These two protein chains interact to form a complex.

Sequence of protein 2:
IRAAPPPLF

Contacts between the two chains:
Residue I66 in protein 1 interacts with residue P5 in protein 2 (closest heavy-atom distance 4.2 Å).
Residue T73 in protein 1 is in contact with residue P5 in protein 2 (closest heavy-atom distance 4.3 Å).
Residue T143 in protein 1 interacts with residue L8 in protein 2 (closest heavy-atom distance 4.8 Å).
Residue W147 in protein 1 contacts residue F9 in protein 2 (closest heavy-atom distance 3.7 Å).
Residue Y99 in protein 1 contacts residue A3 in protein 2 (closest heavy-atom distance 2.9 Å).
Residue R62 in protein 1 contacts residue A3 in protein 2 (closest heavy-atom distance 4.6 Å).
Residue Y99 in protein 1 interacts with residue R2 in protein 2 (closest heavy-atom distance 3.2 Å).
Residue R62 in protein 1 interacts with residue A4 in protein 2 (closest heavy-atom distance 4.3 Å).
Residue H9 in protein 1 is in contact with residue R2 in protein 2 (closest heavy-atom distance 3.3 Å).
Residue D77 in protein 1 contacts residue P7 in protein 2 (closest heavy-atom distance 4.8 Å).
Residue T24 in protein 1 is in contact with residue R2 in protein 2 (closest heavy-atom distance 2.9 Å).
Residue L81 in protein 1 interacts with residue F9 in protein 2 (closest heavy-atom distance 3.8 Å).
Residue Y84 in protein 1 is in contact with residue F9 in protein 2 (closest heavy-atom distance 2.7 Å).
Residue G26 in protein 1 interacts with residue R2 in protein 2 (closest heavy-atom distance 4.6 Å).
Residue Y59 in protein 1 contacts residue I1 in protein 2 (closest heavy-atom distance 4.0 Å).
Residue A69 in protein 1 interacts with residue P5 in protein 2 (closest heavy-atom distance 4.0 Å).
Residue M5 in protein 1 contacts residue I1 in protein 2 (closest heavy-atom distance 4.0 Å).
Residue E63 in protein 1 is in contact with residue R2 in protein 2 (closest heavy-atom distance 3.1 Å).
Residue R62 in protein 1 is in contact with residue I1 in protein 2 (closest heavy-atom distance 3.6 Å).
Residue Y159 in protein 1 interacts with residue A3 in protein 2 (closest heavy-atom distance 3.6 Å).
Residue E76 in protein 1 interacts with residue L8 in protein 2 (closest heavy-atom distance 3.8 Å).
Residue T73 in protein 1 is in contact with residue L8 in protein 2 (closest heavy-atom distance 3.8 Å).
Residue Y7 in protein 1 contacts residue I1 in protein 2 (closest heavy-atom distance 2.8 Å).
Residue I66 in protein 1 contacts residue R2 in protein 2 (closest heavy-atom distance 3.9 Å).
Residue W147 in protein 1 interacts with residue P7 in protein 2 (closest heavy-atom distance 3.2 Å).
Residue W147 in protein 1 contacts residue L8 in protein 2 (closest heavy-atom distance 3.1 Å).
Residue K146 in protein 1 is in contact with residue L8 in protein 2 (closest heavy-atom distance 4.2 Å).
Residue A150 in protein 1 is in contact with residue P7 in protein 2 (closest heavy-atom distance 4.8 Å).
Residue V152 in protein 1 interacts with residue P6 in protein 2 (closest heavy-atom distance 4.2 Å).
Residue V152 in protein 1 interacts with residue P7 in protein 2 (closest heavy-atom distance 3.3 Å).
Residue D116 in protein 1 contacts residue F9 in protein 2 (closest heavy-atom distance 3.7 Å).
Residue I66 in protein 1 is in contact with residue A3 in protein 2 (closest heavy-atom distance 3.4 Å).
Residue Y159 in protein 1 is in contact with residue I1 in protein 2 (closest heavy-atom distance 2.6 Å).
Residue W167 in protein 1 contacts residue I1 in protein 2 (closest heavy-atom distance 3.5 Å).
Residue I124 in protein 1 interacts with residue F9 in protein 2 (closest heavy-atom distance 4.7 Å).
Residue D77 in protein 1 interacts with residue L8 in protein 2 (closest heavy-atom distance 3.5 Å).
Residue T80 in protein 1 interacts with residue F9 in protein 2 (closest heavy-atom distance 3.9 Å).
Residue I66 in protein 1 interacts with residue A4 in protein 2 (closest heavy-atom distance 4.7 Å).
Residue L95 in protein 1 interacts with residue F9 in protein 2 (closest heavy-atom distance 3.7 Å).
Residue E63 in protein 1 interacts with residue I1 in protein 2 (closest heavy-atom distance 3.5 Å).
Residue H114 in protein 1 interacts with residue P6 in protein 2 (closest heavy-atom distance 3.9 Å).
Residue E163 in protein 1 interacts with residue I1 in protein 2 (closest heavy-atom distance 4.0 Å).
Residue I142 in protein 1 contacts residue F9 in protein 2 (closest heavy-atom distance 4.5 Å).
Residue K70 in protein 1 is in contact with residue P5 in protein 2 (closest heavy-atom distance 3.9 Å).
Residue D77 in protein 1 is in contact with residue F9 in protein 2 (closest heavy-atom distance 2.9 Å).
Residue W147 in protein 1 is in contact with residue P6 in protein 2 (closest heavy-atom distance 4.1 Å).
Residue V34 in protein 1 interacts with residue R2 in protein 2 (closest heavy-atom distance 4.1 Å).
Residue T143 in protein 1 interacts with residue F9 in protein 2 (closest heavy-atom distance 2.7 Å).
Residue V25 in protein 1 interacts with residue R2 in protein 2 (closest heavy-atom distance 4.4 Å).
Residue E163 in protein 1 interacts with residue R2 in protein 2 (closest heavy-atom distance 4.7 Å).
Residue Y171 in protein 1 contacts residue I1 in protein 2 (closest heavy-atom distance 2.7 Å).
Residue Y159 in protein 1 interacts with residue R2 in protein 2 (closest heavy-atom distance 3.7 Å).
Residue R62 in protein 1 is in contact with residue R2 in protein 2 (closest heavy-atom distance 3.0 Å).
Residue T73 in protein 1 interacts with residue P6 in protein 2 (closest heavy-atom distance 4.4 Å).
Residue Y123 in protein 1 interacts with residue F9 in protein 2 (closest heavy-atom distance 3.6 Å).
Residue C67 in protein 1 contacts residue R2 in protein 2 (closest heavy-atom distance 3.5 Å).
Residue Y7 in protein 1 contacts residue R2 in protein 2 (closest heavy-atom distance 3.5 Å).
Residue E45 in protein 1 is in contact with residue R2 in protein 2 (closest heavy-atom distance 2.8 Å).
Residue K146 in protein 1 interacts with residue F9 in protein 2 (closest heavy-atom distance 2.8 Å).

Sequence of protein 1:
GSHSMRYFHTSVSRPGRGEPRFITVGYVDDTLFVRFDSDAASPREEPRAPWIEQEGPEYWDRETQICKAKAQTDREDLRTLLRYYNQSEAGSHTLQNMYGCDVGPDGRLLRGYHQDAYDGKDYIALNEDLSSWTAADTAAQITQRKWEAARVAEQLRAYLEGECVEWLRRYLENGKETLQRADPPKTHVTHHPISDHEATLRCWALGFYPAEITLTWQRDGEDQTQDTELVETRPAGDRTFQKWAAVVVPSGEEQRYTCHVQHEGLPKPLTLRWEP